Interface contacts:
Residue H28 in chain B contacts residue Y26 in chain A (closest heavy-atom distance 3.4 Å).
Residue W34 in chain B is in contact with residue R52 in chain A (closest heavy-atom distance 4.0 Å).
Residue F45 in chain B is in contact with residue Y19 in chain A (closest heavy-atom distance 4.1 Å).
Residue G44 in chain B contacts residue I37 in chain A (closest heavy-atom distance 3.6 Å).
Residue G44 in chain B is in contact with residue R35 in chain A (closest heavy-atom distance 3.4 Å).
Residue P29 in chain B is in contact with residue D47 in chain A (closest heavy-atom distance 3.9 Å).
Residue P29 in chain B is in contact with residue H25 in chain A (closest heavy-atom distance 3.3 Å).
Residue G37 in chain B contacts residue D47 in chain A (closest heavy-atom distance 3.5 Å).
Residue F45 in chain B contacts residue Y16 in chain A (closest heavy-atom distance 3.8 Å).
Residue G41 in chain B interacts with residue A21 in chain A (closest heavy-atom distance 4.0 Å).
Residue H28 in chain B interacts with residue H25 in chain A (closest heavy-atom distance 3.8 Å).
Residue V40 in chain B is in contact with residue A21 in chain A (closest heavy-atom distance 3.5 Å).
Residue T38 in chain B is in contact with residue S24 in chain A (closest heavy-atom distance 3.1 Å).
Residue E36 in chain B contacts residue R52 in chain A (closest heavy-atom distance 3.6 Å).
Residue E36 in chain B interacts with residue G50 in chain A (closest heavy-atom distance 3.0 Å).
Residue T38 in chain B is in contact with residue H25 in chain A (closest heavy-atom distance 3.2 Å).
Residue Q39 in chain B contacts residue Y33 in chain A (closest heavy-atom distance 3.5 Å).
Residue L42 in chain B is in contact with residue L20 in chain A (closest heavy-atom distance 3.5 Å).
Residue I50 in chain B is in contact with residue Y19 in chain A (closest heavy-atom distance 3.9 Å).
Residue N43 in chain B is in contact with residue R35 in chain A (closest heavy-atom distance 2.9 Å).
Residue Q39 in chain B interacts with residue D47 in chain A (closest heavy-atom distance 3.2 Å).
Residue Q39 in chain B is in contact with residue K23 in chain A (closest heavy-atom distance 3.9 Å).
Residue Q39 in chain B interacts with residue P48 in chain A (closest heavy-atom distance 3.9 Å).
Residue F45 in chain B interacts with residue L20 in chain A (closest heavy-atom distance 3.5 Å).
Residue N43 in chain B is in contact with residue G43 in chain A (closest heavy-atom distance 3.4 Å).
Residue F45 in chain B is in contact with residue E36 in chain A (closest heavy-atom distance 3.0 Å).
Residue E36 in chain B interacts with residue K49 in chain A (closest heavy-atom distance 3.6 Å).
Residue F33 in chain B interacts with residue W51 in chain A (closest heavy-atom distance 3.4 Å).
Residue Q39 in chain B interacts with residue N22 in chain A (closest heavy-atom distance 2.3 Å).
Residue E36 in chain B is in contact with residue W51 in chain A (closest heavy-atom distance 4.1 Å).
Residue G37 in chain B is in contact with residue P48 in chain A (closest heavy-atom distance 3.3 Å).
Residue G44 in chain B is in contact with residue Y38 in chain A (closest heavy-atom distance 4.3 Å).
Residue K46 in chain B is in contact with residue Y38 in chain A (closest heavy-atom distance 3.2 Å).
Residue P51 in chain B interacts with residue Y19 in chain A (closest heavy-atom distance 3.6 Å).
Residue Q39 in chain B is in contact with residue K49 in chain A (closest heavy-atom distance 3.1 Å).
Residue L42 in chain B interacts with residue A21 in chain A (closest heavy-atom distance 3.0 Å).
Residue N43 in chain B interacts with residue N46 in chain A (closest heavy-atom distance 2.9 Å).
Residue L42 in chain B is in contact with residue Y19 in chain A (closest heavy-atom distance 3.2 Å).
Residue W34 in chain B is in contact with residue W51 in chain A (closest heavy-atom distance 4.0 Å).
Residue P29 in chain B contacts residue Y26 in chain A (closest heavy-atom distance 3.7 Å).
Residue V40 in chain B is in contact with residue N22 in chain A (closest heavy-atom distance 3.6 Å).
Residue G44 in chain B is in contact with residue E36 in chain A (closest heavy-atom distance 3.7 Å).
Residue Q39 in chain B interacts with residue N46 in chain A (closest heavy-atom distance 2.6 Å).
Residue G44 in chain B contacts residue L20 in chain A (closest heavy-atom distance 3.9 Å).
Residue T38 in chain B interacts with residue N22 in chain A (closest heavy-atom distance 3.6 Å).
Residue S35 in chain B interacts with residue W51 in chain A (closest heavy-atom distance 2.7 Å).
Residue G27 in chain B is in contact with residue Y26 in chain A (closest heavy-atom distance 4.0 Å).
Residue G37 in chain B contacts residue W51 in chain A (closest heavy-atom distance 3.5 Å).
Residue S35 in chain B interacts with residue R52 in chain A (closest heavy-atom distance 4.3 Å).
Residue F45 in chain B interacts with residue Y38 in chain A (closest heavy-atom distance 3.3 Å).
Residue G37 in chain B interacts with residue K49 in chain A (closest heavy-atom distance 4.1 Å).
Residue N43 in chain B contacts residue I37 in chain A (closest heavy-atom distance 4.0 Å).
Residue G41 in chain B is in contact with residue Y19 in chain A (closest heavy-atom distance 3.7 Å).
Residue Q39 in chain B contacts residue S24 in chain A (closest heavy-atom distance 3.4 Å).
Residue G27 in chain B is in contact with residue H25 in chain A (closest heavy-atom distance 3.3 Å).
Residue I50 in chain B interacts with residue Y16 in chain A (closest heavy-atom distance 3.7 Å).
Residue S26 in chain B is in contact with residue H25 in chain A (closest heavy-atom distance 3.9 Å).
Residue P53 in chain B is in contact with residue Y19 in chain A (closest heavy-atom distance 3.2 Å).
Residue T38 in chain B contacts residue D47 in chain A (closest heavy-atom distance 3.1 Å).
Residue Q39 in chain B interacts with residue A21 in chain A (closest heavy-atom distance 4.3 Å).

Sequence of chain B:
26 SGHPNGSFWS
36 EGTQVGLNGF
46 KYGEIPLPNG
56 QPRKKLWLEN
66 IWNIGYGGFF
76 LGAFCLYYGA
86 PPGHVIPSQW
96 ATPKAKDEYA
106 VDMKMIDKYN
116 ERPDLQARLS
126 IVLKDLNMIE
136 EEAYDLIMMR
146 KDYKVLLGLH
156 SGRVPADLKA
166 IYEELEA

The following describes two proteins that form a bound complex.

Sequence of chain A:
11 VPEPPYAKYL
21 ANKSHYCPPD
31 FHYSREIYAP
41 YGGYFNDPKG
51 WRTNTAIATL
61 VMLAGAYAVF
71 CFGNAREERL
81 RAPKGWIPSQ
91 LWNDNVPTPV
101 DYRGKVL